Sequence of the first protein:
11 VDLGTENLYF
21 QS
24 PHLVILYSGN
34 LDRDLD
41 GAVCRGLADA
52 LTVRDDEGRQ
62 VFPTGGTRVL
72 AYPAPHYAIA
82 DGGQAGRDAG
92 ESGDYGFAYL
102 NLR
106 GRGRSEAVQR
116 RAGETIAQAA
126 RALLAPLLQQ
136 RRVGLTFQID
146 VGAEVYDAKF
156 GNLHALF

Sequence of the second protein:
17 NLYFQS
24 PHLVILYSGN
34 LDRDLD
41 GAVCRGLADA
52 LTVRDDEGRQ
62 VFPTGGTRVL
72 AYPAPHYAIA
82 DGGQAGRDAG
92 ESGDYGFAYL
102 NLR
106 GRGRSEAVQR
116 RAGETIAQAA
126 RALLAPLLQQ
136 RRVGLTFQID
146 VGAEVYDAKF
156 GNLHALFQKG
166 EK

Contacts between the two chains:
Residue L158 in the first protein interacts with residue V138 in the second protein (closest heavy-atom distance 3.3 Å).
Residue L158 in the first protein is in contact with residue G139 in the second protein (closest heavy-atom distance 3.6 Å).
Residue V150 in the first protein interacts with residue I144 in the second protein (closest heavy-atom distance 2.8 Å).
Residue N157 in the first protein is in contact with residue R136 in the second protein (closest heavy-atom distance 3.3 Å).
Residue L161 in the first protein is in contact with residue Y96 in the second protein (closest heavy-atom distance 3.8 Å).
Residue F162 in the first protein contacts residue Y96 in the second protein (closest heavy-atom distance 3.7 Å).
Residue L161 in the first protein is in contact with residue R137 in the second protein (closest heavy-atom distance 3.6 Å).
Residue L161 in the first protein interacts with residue E92 in the second protein (closest heavy-atom distance 3.8 Å).
Residue A72 in the first protein contacts residue P76 in the second protein (closest heavy-atom distance 3.4 Å).
Residue F155 in the first protein interacts with residue L140 in the second protein (closest heavy-atom distance 3.0 Å).
Residue K154 in the first protein is in contact with residue L140 in the second protein (closest heavy-atom distance 3.5 Å).
Residue R69 in the first protein is in contact with residue A79 in the second protein (closest heavy-atom distance 3.6 Å).
Residue G156 in the first protein interacts with residue L140 in the second protein (closest heavy-atom distance 3.7 Å).
Residue Y73 in the first protein interacts with residue Y73 in the second protein (closest heavy-atom distance 2.7 Å).
Residue Y151 in the first protein contacts residue E119 in the second protein (closest heavy-atom distance 3.6 Å).
Residue P74 in the first protein interacts with residue P76 in the second protein (closest heavy-atom distance 3.5 Å).
Residue E149 in the first protein contacts residue D145 in the second protein (closest heavy-atom distance 3.4 Å).
Residue F162 in the first protein interacts with residue D82 in the second protein (closest heavy-atom distance 3.7 Å).
Residue A153 in the first protein interacts with residue F142 in the second protein (closest heavy-atom distance 2.9 Å).
Residue E149 in the first protein interacts with residue I144 in the second protein (closest heavy-atom distance 3.2 Å).
Residue F162 in the first protein contacts residue A86 in the second protein (closest heavy-atom distance 3.7 Å).
Residue R104 in the first protein is in contact with residue D145 in the second protein (closest heavy-atom distance 2.9 Å).
Residue F162 in the first protein contacts residue A81 in the second protein (closest heavy-atom distance 3.7 Å).
Residue D152 in the first protein contacts residue Q143 in the second protein (closest heavy-atom distance 2.9 Å).
Residue Y73 in the first protein contacts residue Y30 in the second protein (closest heavy-atom distance 3.4 Å).
Residue F155 in the first protein contacts residue R126 in the second protein (closest heavy-atom distance 3.6 Å).
Residue A153 in the first protein contacts residue T141 in the second protein (closest heavy-atom distance 3.5 Å).
Residue Y30 in the first protein interacts with residue H77 in the second protein (closest heavy-atom distance 3.1 Å).
Residue Y151 in the first protein contacts residue A122 in the second protein (closest heavy-atom distance 3.7 Å).
Residue G156 in the first protein interacts with residue V138 in the second protein (closest heavy-atom distance 3.2 Å).
Residue V150 in the first protein contacts residue R115 in the second protein (closest heavy-atom distance 3.1 Å).
Residue C44 in the first protein contacts residue A79 in the second protein (closest heavy-atom distance 3.5 Å).
Residue Y151 in the first protein is in contact with residue G118 in the second protein (closest heavy-atom distance 3.4 Å).
Residue D152 in the first protein is in contact with residue F142 in the second protein (closest heavy-atom distance 3.3 Å).
Residue V70 in the first protein is in contact with residue A79 in the second protein (closest heavy-atom distance 2.9 Å).
Residue Y151 in the first protein contacts residue Q143 in the second protein (closest heavy-atom distance 3.4 Å).
Residue A160 in the first protein is in contact with residue R137 in the second protein (closest heavy-atom distance 3.5 Å).
Residue N157 in the first protein is in contact with residue V138 in the second protein (closest heavy-atom distance 2.7 Å).
Residue D35 in the first protein contacts residue H77 in the second protein (closest heavy-atom distance 3.7 Å).
Residue A72 in the first protein is in contact with residue H77 in the second protein (closest heavy-atom distance 2.9 Å).
Residue Y151 in the first protein is in contact with residue I144 in the second protein (closest heavy-atom distance 3.0 Å).
Residue T65 in the first protein interacts with residue A81 in the second protein (closest heavy-atom distance 3.1 Å).
Residue R104 in the first protein contacts residue Q143 in the second protein (closest heavy-atom distance 3.1 Å).
Residue L71 in the first protein interacts with residue F98 in the second protein (closest heavy-atom distance 2.5 Å).
Residue L71 in the first protein is in contact with residue Y78 in the second protein (closest heavy-atom distance 3.6 Å).
Residue H25 in the first protein interacts with residue Y100 in the second protein (closest heavy-atom distance 3.4 Å).
Residue Y73 in the first protein is in contact with residue L29 in the second protein (closest heavy-atom distance 3.3 Å).
Residue V70 in the first protein interacts with residue Y78 in the second protein (closest heavy-atom distance 3.1 Å).
Residue F155 in the first protein contacts residue A125 in the second protein (closest heavy-atom distance 3.7 Å).
Residue V150 in the first protein interacts with residue Q114 in the second protein (closest heavy-atom distance 3.5 Å).
Residue Y73 in the first protein contacts residue A75 in the second protein (closest heavy-atom distance 3.5 Å).
Residue Y151 in the first protein contacts residue F142 in the second protein (closest heavy-atom distance 3.8 Å).
Residue L71 in the first protein is in contact with residue H77 in the second protein (closest heavy-atom distance 3.6 Å).
Residue N157 in the first protein contacts residue R137 in the second protein (closest heavy-atom distance 2.8 Å).
Residue L158 in the first protein contacts residue I80 in the second protein (closest heavy-atom distance 3.6 Å).
Residue E149 in the first protein is in contact with residue Q143 in the second protein (closest heavy-atom distance 3.1 Å).
Residue T68 in the first protein contacts residue A81 in the second protein (closest heavy-atom distance 2.9 Å).
Residue T65 in the first protein contacts residue D82 in the second protein (closest heavy-atom distance 3.8 Å).
Residue Y73 in the first protein contacts residue P74 in the second protein (closest heavy-atom distance 3.5 Å).
Residue N157 in the first protein interacts with residue L133 in the second protein (closest heavy-atom distance 3.0 Å).

These two protein chains interact to form a complex.